Sequence of protein 1:
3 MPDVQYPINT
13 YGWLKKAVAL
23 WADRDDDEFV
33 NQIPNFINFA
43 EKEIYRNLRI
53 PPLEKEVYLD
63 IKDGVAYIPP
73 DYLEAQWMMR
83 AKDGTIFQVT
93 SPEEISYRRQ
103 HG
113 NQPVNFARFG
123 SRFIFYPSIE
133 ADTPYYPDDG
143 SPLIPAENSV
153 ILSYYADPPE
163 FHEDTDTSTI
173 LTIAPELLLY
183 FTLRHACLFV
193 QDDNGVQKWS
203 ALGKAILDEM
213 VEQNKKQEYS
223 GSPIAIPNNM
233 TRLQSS

These two protein chains interact to form a complex.

Sequence of protein 2:
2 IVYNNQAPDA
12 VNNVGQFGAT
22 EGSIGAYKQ

Residue-level contacts at the interface:
Residue R48 in protein 1 is in contact with residue V15 in protein 2 (closest heavy-atom distance 4.5 Å).
Residue P147 in protein 1 is in contact with residue Y4 in protein 2 (closest heavy-atom distance 3.2 Å).
Residue K44 in protein 1 interacts with residue V15 in protein 2 (closest heavy-atom distance 4.4 Å).
Residue E162 in protein 1 interacts with residue N14 in protein 2 (closest heavy-atom distance 2.9 Å).
Residue E58 in protein 1 is in contact with residue V3 in protein 2 (closest heavy-atom distance 3.2 Å).
Residue T135 in protein 1 is in contact with residue Y4 in protein 2 (closest heavy-atom distance 4.1 Å).
Residue P160 in protein 1 is in contact with residue V15 in protein 2 (closest heavy-atom distance 4.4 Å).
Residue L75 in protein 1 contacts residue Q17 in protein 2 (closest heavy-atom distance 4.6 Å).
Residue Y60 in protein 1 is in contact with residue Y4 in protein 2 (closest heavy-atom distance 3.7 Å).
Residue S123 in protein 1 interacts with residue F18 in protein 2 (closest heavy-atom distance 4.0 Å).
Residue Y74 in protein 1 interacts with residue F18 in protein 2 (closest heavy-atom distance 3.5 Å).
Residue K57 in protein 1 interacts with residue N5 in protein 2 (closest heavy-atom distance 3.3 Å).
Residue P136 in protein 1 is in contact with residue Y4 in protein 2 (closest heavy-atom distance 3.5 Å).
Residue P72 in protein 1 interacts with residue F18 in protein 2 (closest heavy-atom distance 2.8 Å).
Residue S151 in protein 1 contacts residue Y4 in protein 2 (closest heavy-atom distance 5.0 Å).
Residue D159 in protein 1 contacts residue G16 in protein 2 (closest heavy-atom distance 4.5 Å).
Residue Y47 in protein 1 contacts residue V15 in protein 2 (closest heavy-atom distance 4.2 Å).
Residue P72 in protein 1 contacts residue N13 in protein 2 (closest heavy-atom distance 2.5 Å).
Residue K57 in protein 1 interacts with residue V3 in protein 2 (closest heavy-atom distance 4.6 Å).
Residue N40 in protein 1 is in contact with residue N14 in protein 2 (closest heavy-atom distance 4.1 Å).
Residue Y138 in protein 1 contacts residue P9 in protein 2 (closest heavy-atom distance 4.0 Å).
Residue Y138 in protein 1 interacts with residue Q7 in protein 2 (closest heavy-atom distance 3.1 Å).
Residue Y137 in protein 1 is in contact with residue N6 in protein 2 (closest heavy-atom distance 4.3 Å).
Residue G122 in protein 1 contacts residue F18 in protein 2 (closest heavy-atom distance 3.9 Å).
Residue Y60 in protein 1 interacts with residue I2 in protein 2 (closest heavy-atom distance 3.2 Å).
Residue Y74 in protein 1 is in contact with residue Q17 in protein 2 (closest heavy-atom distance 4.9 Å).
Residue D159 in protein 1 interacts with residue N13 in protein 2 (closest heavy-atom distance 3.5 Å).
Residue D73 in protein 1 is in contact with residue N13 in protein 2 (closest heavy-atom distance 4.1 Å).
Residue P71 in protein 1 is in contact with residue N5 in protein 2 (closest heavy-atom distance 3.8 Å).
Residue D159 in protein 1 is in contact with residue V15 in protein 2 (closest heavy-atom distance 2.7 Å).
Residue G142 in protein 1 interacts with residue N6 in protein 2 (closest heavy-atom distance 4.8 Å).
Residue Y156 in protein 1 contacts residue N5 in protein 2 (closest heavy-atom distance 4.2 Å).
Residue L75 in protein 1 is in contact with residue G16 in protein 2 (closest heavy-atom distance 3.5 Å).
Residue D73 in protein 1 is in contact with residue F18 in protein 2 (closest heavy-atom distance 5.0 Å).
Residue I153 in protein 1 is in contact with residue I2 in protein 2 (closest heavy-atom distance 3.7 Å).
Residue V59 in protein 1 contacts residue I2 in protein 2 (closest heavy-atom distance 4.7 Å).
Residue Y138 in protein 1 interacts with residue N6 in protein 2 (closest heavy-atom distance 3.0 Å).
Residue E58 in protein 1 interacts with residue I2 in protein 2 (closest heavy-atom distance 3.4 Å).
Residue P71 in protein 1 interacts with residue F18 in protein 2 (closest heavy-atom distance 4.3 Å).
Residue V59 in protein 1 interacts with residue N5 in protein 2 (closest heavy-atom distance 3.3 Å).
Residue P72 in protein 1 contacts residue G19 in protein 2 (closest heavy-atom distance 3.5 Å).
Residue D73 in protein 1 contacts residue N5 in protein 2 (closest heavy-atom distance 4.7 Å).
Residue V59 in protein 1 contacts residue Y4 in protein 2 (closest heavy-atom distance 3.8 Å).
Residue K44 in protein 1 interacts with residue N14 in protein 2 (closest heavy-atom distance 2.2 Å).
Residue I70 in protein 1 contacts residue F18 in protein 2 (closest heavy-atom distance 4.1 Å).
Residue Y60 in protein 1 is in contact with residue V3 in protein 2 (closest heavy-atom distance 3.1 Å).
Residue D140 in protein 1 interacts with residue N6 in protein 2 (closest heavy-atom distance 3.3 Å).
Residue R120 in protein 1 is in contact with residue F18 in protein 2 (closest heavy-atom distance 4.6 Å).
Residue V59 in protein 1 contacts residue V3 in protein 2 (closest heavy-atom distance 3.2 Å).
Residue P72 in protein 1 interacts with residue A20 in protein 2 (closest heavy-atom distance 4.6 Å).
Residue L145 in protein 1 interacts with residue Y4 in protein 2 (closest heavy-atom distance 4.7 Å).
Residue Y138 in protein 1 interacts with residue A8 in protein 2 (closest heavy-atom distance 2.9 Å).
Residue P144 in protein 1 interacts with residue Y4 in protein 2 (closest heavy-atom distance 3.5 Å).
Residue L75 in protein 1 is in contact with residue V15 in protein 2 (closest heavy-atom distance 4.3 Å).